Sequence of protein 1:
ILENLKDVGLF

The following describes two proteins that form a bound complex.

Sequence of protein 2:
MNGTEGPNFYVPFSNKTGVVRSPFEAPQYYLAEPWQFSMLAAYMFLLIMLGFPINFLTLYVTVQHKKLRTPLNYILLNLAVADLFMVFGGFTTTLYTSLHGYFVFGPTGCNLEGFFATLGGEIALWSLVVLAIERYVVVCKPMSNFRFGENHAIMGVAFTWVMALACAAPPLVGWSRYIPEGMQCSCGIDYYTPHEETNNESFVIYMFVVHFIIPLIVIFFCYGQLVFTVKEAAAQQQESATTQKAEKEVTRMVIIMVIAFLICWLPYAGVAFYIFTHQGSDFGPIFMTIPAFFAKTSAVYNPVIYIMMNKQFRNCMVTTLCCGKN

Residue-level contacts at the interface:
Residue A233 in protein 2 contacts residue I1 in protein 1 (closest heavy-atom distance 3.6 Å).
Residue K141 in protein 2 is in contact with residue N4 in protein 1 (closest heavy-atom distance 3.2 Å).
Residue R135 in protein 2 interacts with residue G9 in protein 1 (closest heavy-atom distance 4.7 Å).
Residue L72 in protein 2 contacts residue V8 in protein 1 (closest heavy-atom distance 4.5 Å).
Residue L226 in protein 2 contacts residue L5 in protein 1 (closest heavy-atom distance 4.6 Å).
Residue T243 in protein 2 contacts residue L2 in protein 1 (closest heavy-atom distance 4.0 Å).
Residue K245 in protein 2 interacts with residue F11 in protein 1 (closest heavy-atom distance 4.2 Å).
Residue M257 in protein 2 contacts residue L10 in protein 1 (closest heavy-atom distance 4.0 Å).
Residue V138 in protein 2 is in contact with residue N4 in protein 1 (closest heavy-atom distance 3.9 Å).
Residue E249 in protein 2 is in contact with residue F11 in protein 1 (closest heavy-atom distance 3.9 Å).
Residue A246 in protein 2 interacts with residue F11 in protein 1 (closest heavy-atom distance 3.5 Å).
Residue E249 in protein 2 contacts residue L10 in protein 1 (closest heavy-atom distance 3.8 Å).
Residue V250 in protein 2 contacts residue L5 in protein 1 (closest heavy-atom distance 3.9 Å).
Residue T242 in protein 2 contacts residue L2 in protein 1 (closest heavy-atom distance 3.7 Å).
Residue K311 in protein 2 is in contact with residue F11 in protein 1 (closest heavy-atom distance 4.9 Å).
Residue N310 in protein 2 is in contact with residue V8 in protein 1 (closest heavy-atom distance 4.7 Å).
Residue R135 in protein 2 is in contact with residue L10 in protein 1 (closest heavy-atom distance 3.7 Å).
Residue T243 in protein 2 is in contact with residue I1 in protein 1 (closest heavy-atom distance 4.6 Å).
Residue V250 in protein 2 contacts residue L10 in protein 1 (closest heavy-atom distance 3.7 Å).
Residue V139 in protein 2 interacts with residue N4 in protein 1 (closest heavy-atom distance 3.8 Å).
Residue V250 in protein 2 interacts with residue F11 in protein 1 (closest heavy-atom distance 4.4 Å).
Residue K311 in protein 2 contacts residue G9 in protein 1 (closest heavy-atom distance 5.0 Å).
Residue V139 in protein 2 is in contact with residue L5 in protein 1 (closest heavy-atom distance 3.6 Å).
Residue T242 in protein 2 is in contact with residue F11 in protein 1 (closest heavy-atom distance 4.0 Å).
Residue V138 in protein 2 is in contact with residue V8 in protein 1 (closest heavy-atom distance 3.8 Å).
Residue V230 in protein 2 interacts with residue L5 in protein 1 (closest heavy-atom distance 4.0 Å).
Residue V139 in protein 2 is in contact with residue I1 in protein 1 (closest heavy-atom distance 4.6 Å).
Residue T229 in protein 2 is in contact with residue I1 in protein 1 (closest heavy-atom distance 4.5 Å).
Residue V139 in protein 2 interacts with residue V8 in protein 1 (closest heavy-atom distance 4.5 Å).
Residue V230 in protein 2 is in contact with residue I1 in protein 1 (closest heavy-atom distance 4.0 Å).
Residue M309 in protein 2 is in contact with residue G9 in protein 1 (closest heavy-atom distance 5.0 Å).
Residue A246 in protein 2 contacts residue L5 in protein 1 (closest heavy-atom distance 4.2 Å).
Residue M253 in protein 2 is in contact with residue L10 in protein 1 (closest heavy-atom distance 4.2 Å).
Residue L226 in protein 2 contacts residue L10 in protein 1 (closest heavy-atom distance 4.0 Å).
Residue L72 in protein 2 is in contact with residue D7 in protein 1 (closest heavy-atom distance 3.5 Å).
Residue N310 in protein 2 contacts residue G9 in protein 1 (closest heavy-atom distance 3.8 Å).
Residue N73 in protein 2 contacts residue D7 in protein 1 (closest heavy-atom distance 5.0 Å).
Residue A246 in protein 2 contacts residue L2 in protein 1 (closest heavy-atom distance 3.5 Å).
Residue R135 in protein 2 is in contact with residue V8 in protein 1 (closest heavy-atom distance 3.1 Å).